Interface contacts:
Residue A151 in protein 2 is in contact with residue P57 in protein 1 (closest heavy-atom distance 4.7 Å).

Sequence of protein 2:
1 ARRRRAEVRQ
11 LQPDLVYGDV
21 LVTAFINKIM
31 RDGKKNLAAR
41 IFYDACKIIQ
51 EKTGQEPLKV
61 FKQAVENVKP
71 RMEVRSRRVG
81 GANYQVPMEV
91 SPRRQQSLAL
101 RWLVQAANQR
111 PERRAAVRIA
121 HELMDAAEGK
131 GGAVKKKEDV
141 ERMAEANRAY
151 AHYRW

Sequence of protein 1:
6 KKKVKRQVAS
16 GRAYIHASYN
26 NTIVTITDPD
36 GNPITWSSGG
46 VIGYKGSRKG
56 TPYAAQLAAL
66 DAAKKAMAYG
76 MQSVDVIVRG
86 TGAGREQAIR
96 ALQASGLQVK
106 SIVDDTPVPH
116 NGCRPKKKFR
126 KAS

This data describes a binding interaction between two proteins.